The following describes two proteins that form a bound complex.

Sequence of protein 1:
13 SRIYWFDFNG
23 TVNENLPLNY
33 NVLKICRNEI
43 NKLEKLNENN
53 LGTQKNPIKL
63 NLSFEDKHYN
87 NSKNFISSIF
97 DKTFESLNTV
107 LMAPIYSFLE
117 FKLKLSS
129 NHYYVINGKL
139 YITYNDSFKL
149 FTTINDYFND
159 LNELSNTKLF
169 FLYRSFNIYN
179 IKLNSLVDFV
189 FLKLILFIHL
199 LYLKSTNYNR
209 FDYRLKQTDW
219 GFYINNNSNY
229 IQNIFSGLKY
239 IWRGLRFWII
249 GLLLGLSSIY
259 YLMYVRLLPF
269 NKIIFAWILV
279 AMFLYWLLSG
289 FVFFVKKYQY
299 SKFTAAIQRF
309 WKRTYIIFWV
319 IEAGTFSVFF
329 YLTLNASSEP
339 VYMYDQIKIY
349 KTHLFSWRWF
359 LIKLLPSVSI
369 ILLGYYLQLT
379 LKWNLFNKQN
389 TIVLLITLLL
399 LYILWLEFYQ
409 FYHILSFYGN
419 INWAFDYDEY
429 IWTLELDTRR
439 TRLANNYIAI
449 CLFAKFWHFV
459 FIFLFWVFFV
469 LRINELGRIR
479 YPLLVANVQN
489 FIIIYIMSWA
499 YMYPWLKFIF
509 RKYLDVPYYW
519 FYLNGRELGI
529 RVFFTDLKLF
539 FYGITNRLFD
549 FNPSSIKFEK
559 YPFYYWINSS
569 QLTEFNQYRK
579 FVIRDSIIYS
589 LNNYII

Interface contacts:
Residue I360 in protein 1 is in contact with residue Y93 in protein 2 (closest heavy-atom distance 3.5 Å).
Residue T378 in protein 1 contacts residue S75 in protein 2 (closest heavy-atom distance 4.0 Å).
Residue L377 in protein 1 contacts residue S75 in protein 2 (closest heavy-atom distance 3.7 Å).
Residue R440 in protein 1 contacts residue E109 in protein 2 (closest heavy-atom distance 2.9 Å).
Residue Y348 in protein 1 interacts with residue Q105 in protein 2 (closest heavy-atom distance 3.5 Å).
Residue L362 in protein 1 is in contact with residue W89 in protein 2 (closest heavy-atom distance 4.1 Å).
Residue E337 in protein 1 interacts with residue H112 in protein 2 (closest heavy-atom distance 4.4 Å).
Residue K349 in protein 1 contacts residue Q108 in protein 2 (closest heavy-atom distance 2.7 Å).
Residue K349 in protein 1 interacts with residue D106 in protein 2 (closest heavy-atom distance 4.0 Å).
Residue H351 in protein 1 contacts residue D106 in protein 2 (closest heavy-atom distance 3.7 Å).
Residue L363 in protein 1 interacts with residue L86 in protein 2 (closest heavy-atom distance 3.7 Å).
Residue R438 in protein 1 interacts with residue P115 in protein 2 (closest heavy-atom distance 4.2 Å).
Residue L377 in protein 1 interacts with residue N71 in protein 2 (closest heavy-atom distance 4.2 Å).
Residue Y342 in protein 1 is in contact with residue K111 in protein 2 (closest heavy-atom distance 3.3 Å).
Residue Y348 in protein 1 contacts residue D106 in protein 2 (closest heavy-atom distance 3.7 Å).
Residue E337 in protein 1 contacts residue Y117 in protein 2 (closest heavy-atom distance 3.4 Å).
Residue Y373 in protein 1 is in contact with residue N74 in protein 2 (closest heavy-atom distance 4.4 Å).
Residue W381 in protein 1 is in contact with residue Y72 in protein 2 (closest heavy-atom distance 3.5 Å).
Residue T350 in protein 1 contacts residue D106 in protein 2 (closest heavy-atom distance 4.0 Å).
Residue W357 in protein 1 is in contact with residue P99 in protein 2 (closest heavy-atom distance 3.4 Å).
Residue R438 in protein 1 interacts with residue Q113 in protein 2 (closest heavy-atom distance 4.5 Å).
Residue Y373 in protein 1 interacts with residue F78 in protein 2 (closest heavy-atom distance 3.5 Å).
Residue T439 in protein 1 contacts residue H112 in protein 2 (closest heavy-atom distance 4.0 Å).
Residue R356 in protein 1 interacts with residue P99 in protein 2 (closest heavy-atom distance 4.1 Å).
Residue Y374 in protein 1 interacts with residue L79 in protein 2 (closest heavy-atom distance 3.5 Å).
Residue W357 in protein 1 contacts residue K100 in protein 2 (closest heavy-atom distance 3.5 Å).
Residue Y374 in protein 1 interacts with residue F78 in protein 2 (closest heavy-atom distance 4.2 Å).
Residue R438 in protein 1 contacts residue H112 in protein 2 (closest heavy-atom distance 3.4 Å).
Residue R356 in protein 1 contacts residue Y93 in protein 2 (closest heavy-atom distance 2.7 Å).
Residue W381 in protein 1 interacts with residue N71 in protein 2 (closest heavy-atom distance 3.5 Å).
Residue Y374 in protein 1 is in contact with residue S75 in protein 2 (closest heavy-atom distance 3.4 Å).
Residue K349 in protein 1 interacts with residue Q105 in protein 2 (closest heavy-atom distance 3.3 Å).
Residue R356 in protein 1 is in contact with residue L98 in protein 2 (closest heavy-atom distance 3.8 Å).
Residue R356 in protein 1 contacts residue Y96 in protein 2 (closest heavy-atom distance 3.1 Å).
Residue L352 in protein 1 interacts with residue D106 in protein 2 (closest heavy-atom distance 4.0 Å).
Residue W381 in protein 1 is in contact with residue S75 in protein 2 (closest heavy-atom distance 3.3 Å).
Residue T439 in protein 1 interacts with residue E109 in protein 2 (closest heavy-atom distance 4.0 Å).
Residue V366 in protein 1 is in contact with residue W89 in protein 2 (closest heavy-atom distance 4.4 Å).
Residue R356 in protein 1 is in contact with residue Y102 in protein 2 (closest heavy-atom distance 2.9 Å).
Residue R438 in protein 1 is in contact with residue E121 in protein 2 (closest heavy-atom distance 3.2 Å).
Residue R440 in protein 1 contacts residue H112 in protein 2 (closest heavy-atom distance 4.5 Å).
Residue L370 in protein 1 interacts with residue L86 in protein 2 (closest heavy-atom distance 4.3 Å).
Residue K380 in protein 1 interacts with residue N68 in protein 2 (closest heavy-atom distance 3.5 Å).
Residue Y342 in protein 1 is in contact with residue Y117 in protein 2 (closest heavy-atom distance 4.0 Å).
Residue L377 in protein 1 contacts residue N74 in protein 2 (closest heavy-atom distance 4.1 Å).
Residue L370 in protein 1 interacts with residue F78 in protein 2 (closest heavy-atom distance 3.5 Å).
Residue W357 in protein 1 contacts residue L98 in protein 2 (closest heavy-atom distance 4.0 Å).
Residue H351 in protein 1 contacts residue E109 in protein 2 (closest heavy-atom distance 4.2 Å).
Residue S367 in protein 1 is in contact with residue L86 in protein 2 (closest heavy-atom distance 3.8 Å).
Residue L359 in protein 1 is in contact with residue Y93 in protein 2 (closest heavy-atom distance 3.4 Å).
Residue E337 in protein 1 interacts with residue K111 in protein 2 (closest heavy-atom distance 2.6 Å).
Residue K349 in protein 1 is in contact with residue E109 in protein 2 (closest heavy-atom distance 3.3 Å).
Residue W357 in protein 1 interacts with residue Y102 in protein 2 (closest heavy-atom distance 4.2 Å).
Residue L363 in protein 1 contacts residue A90 in protein 2 (closest heavy-atom distance 4.1 Å).
Residue W381 in protein 1 is in contact with residue N68 in protein 2 (closest heavy-atom distance 3.8 Å).
Residue L370 in protein 1 contacts residue T82 in protein 2 (closest heavy-atom distance 3.8 Å).
Residue S354 in protein 1 contacts residue Y102 in protein 2 (closest heavy-atom distance 3.2 Å).
Residue L359 in protein 1 interacts with residue W89 in protein 2 (closest heavy-atom distance 2.9 Å).
Residue L363 in protein 1 is in contact with residue W89 in protein 2 (closest heavy-atom distance 3.5 Å).
Residue N443 in protein 1 is in contact with residue E109 in protein 2 (closest heavy-atom distance 4.3 Å).

Sequence of protein 2:
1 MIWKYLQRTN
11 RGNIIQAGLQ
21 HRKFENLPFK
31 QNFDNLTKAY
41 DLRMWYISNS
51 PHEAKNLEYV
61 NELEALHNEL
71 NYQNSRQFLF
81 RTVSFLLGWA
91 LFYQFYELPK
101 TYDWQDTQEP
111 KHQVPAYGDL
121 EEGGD